Sequence of chain B:
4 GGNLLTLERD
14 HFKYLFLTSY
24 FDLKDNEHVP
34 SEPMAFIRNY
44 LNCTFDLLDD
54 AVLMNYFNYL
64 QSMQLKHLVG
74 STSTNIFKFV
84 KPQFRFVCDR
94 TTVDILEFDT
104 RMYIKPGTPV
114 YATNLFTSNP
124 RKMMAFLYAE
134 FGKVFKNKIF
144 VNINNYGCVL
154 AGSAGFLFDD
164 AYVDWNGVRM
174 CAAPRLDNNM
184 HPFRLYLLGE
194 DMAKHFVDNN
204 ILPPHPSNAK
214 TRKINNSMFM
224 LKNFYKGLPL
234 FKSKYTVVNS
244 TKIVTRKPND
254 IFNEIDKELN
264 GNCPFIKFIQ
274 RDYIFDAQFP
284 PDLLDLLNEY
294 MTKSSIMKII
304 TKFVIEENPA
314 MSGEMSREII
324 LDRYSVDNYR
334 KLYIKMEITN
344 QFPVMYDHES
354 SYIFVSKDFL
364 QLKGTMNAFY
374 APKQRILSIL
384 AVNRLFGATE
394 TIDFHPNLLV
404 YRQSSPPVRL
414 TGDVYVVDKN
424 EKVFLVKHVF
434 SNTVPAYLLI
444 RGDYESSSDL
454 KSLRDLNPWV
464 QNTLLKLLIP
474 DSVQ

This data describes a binding interaction between two proteins.

Sequence of chain A:
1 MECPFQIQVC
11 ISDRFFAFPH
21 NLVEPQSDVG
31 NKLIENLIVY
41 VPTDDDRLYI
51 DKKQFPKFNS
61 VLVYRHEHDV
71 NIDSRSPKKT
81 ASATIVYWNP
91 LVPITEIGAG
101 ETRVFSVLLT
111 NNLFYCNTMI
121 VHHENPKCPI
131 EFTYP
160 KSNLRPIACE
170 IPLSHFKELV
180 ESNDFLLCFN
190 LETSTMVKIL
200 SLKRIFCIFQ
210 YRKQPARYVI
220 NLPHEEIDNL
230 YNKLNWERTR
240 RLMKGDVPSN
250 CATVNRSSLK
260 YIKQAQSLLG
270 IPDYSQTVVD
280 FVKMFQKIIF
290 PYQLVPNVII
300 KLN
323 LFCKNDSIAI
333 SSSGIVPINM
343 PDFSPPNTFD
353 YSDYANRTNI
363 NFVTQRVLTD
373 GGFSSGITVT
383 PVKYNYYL

Contacts between the two chains:
Residue N400 in chain B contacts residue S377 in chain A (closest heavy-atom distance 3.4 Å).
Residue F101 in chain B interacts with residue P247 in chain A (closest heavy-atom distance 3.4 Å).
Residue V171 in chain B is in contact with residue D328 in chain A (closest heavy-atom distance 3.5 Å).
Residue R249 in chain B is in contact with residue F351 in chain A (closest heavy-atom distance 3.0 Å).
Residue L456 in chain B contacts residue L267 in chain A (closest heavy-atom distance 3.5 Å).
Residue F278 in chain B interacts with residue M342 in chain A (closest heavy-atom distance 3.4 Å).
Residue L99 in chain B contacts residue V281 in chain A (closest heavy-atom distance 3.4 Å).
Residue H70 in chain B contacts residue D344 in chain A (closest heavy-atom distance 3.3 Å).
Residue S297 in chain B is in contact with residue S333 in chain A (closest heavy-atom distance 3.1 Å).
Residue A391 in chain B interacts with residue V384 in chain A (closest heavy-atom distance 3.0 Å).
Residue K469 in chain B is in contact with residue N296 in chain A (closest heavy-atom distance 3.2 Å).
Residue D396 in chain B is in contact with residue T380 in chain A (closest heavy-atom distance 2.8 Å).
Residue F278 in chain B contacts residue Y389 in chain A (closest heavy-atom distance 3.2 Å).
Residue V96 in chain B contacts residue N302 in chain A (closest heavy-atom distance 3.3 Å).
Residue P251 in chain B interacts with residue Y356 in chain A (closest heavy-atom distance 3.2 Å).
Residue C174 in chain B interacts with residue I330 in chain A (closest heavy-atom distance 3.2 Å).
Residue R178 in chain B is in contact with residue F289 in chain A (closest heavy-atom distance 3.3 Å).
Residue R378 in chain B contacts residue G373 in chain A (closest heavy-atom distance 3.4 Å).
Residue K250 in chain B interacts with residue S354 in chain A (closest heavy-atom distance 3.3 Å).
Residue N465 in chain B interacts with residue N296 in chain A (closest heavy-atom distance 2.7 Å).
Residue A175 in chain B is in contact with residue I288 in chain A (closest heavy-atom distance 3.5 Å).
Residue F143 in chain B interacts with residue K243 in chain A (closest heavy-atom distance 3.0 Å).
Residue V96 in chain B contacts residue N327 in chain A (closest heavy-atom distance 3.2 Å).
Residue D474 in chain B contacts residue K300 in chain A (closest heavy-atom distance 2.6 Å).
Residue N252 in chain B is in contact with residue Y356 in chain A (closest heavy-atom distance 2.9 Å).
Residue Y165 in chain B interacts with residue I332 in chain A (closest heavy-atom distance 3.4 Å).
Residue T394 in chain B is in contact with residue V381 in chain A (closest heavy-atom distance 3.1 Å).
Residue R172 in chain B is in contact with residue I330 in chain A (closest heavy-atom distance 3.0 Å).
Residue D167 in chain B is in contact with residue I330 in chain A (closest heavy-atom distance 3.5 Å).
Residue A175 in chain B contacts residue Q285 in chain A (closest heavy-atom distance 3.2 Å).
Residue I395 in chain B contacts residue T380 in chain A (closest heavy-atom distance 3.3 Å).
Residue A176 in chain B is in contact with residue Q285 in chain A (closest heavy-atom distance 2.6 Å).
Residue D350 in chain B is in contact with residue P290 in chain A (closest heavy-atom distance 3.2 Å).
Residue H398 in chain B is in contact with residue G378 in chain A (closest heavy-atom distance 2.8 Å).
Residue Q273 in chain B is in contact with residue Y389 in chain A (closest heavy-atom distance 3.1 Å).
Residue N145 in chain B is in contact with residue G244 in chain A (closest heavy-atom distance 3.4 Å).
Residue W462 in chain B contacts residue Y291 in chain A (closest heavy-atom distance 3.3 Å).
Residue Y349 in chain B contacts residue F289 in chain A (closest heavy-atom distance 3.3 Å).
Residue T394 in chain B contacts residue T382 in chain A (closest heavy-atom distance 2.6 Å).
Residue Y373 in chain B is in contact with residue F375 in chain A (closest heavy-atom distance 3.4 Å).
Residue R387 in chain B is in contact with residue Y291 in chain A (closest heavy-atom distance 2.3 Å).
Residue R249 in chain B interacts with residue T350 in chain A (closest heavy-atom distance 3.1 Å).
Residue Y106 in chain B is in contact with residue L241 in chain A (closest heavy-atom distance 3.2 Å).
Residue K69 in chain B contacts residue D344 in chain A (closest heavy-atom distance 3.2 Å).
Residue A175 in chain B is in contact with residue F289 in chain A (closest heavy-atom distance 3.2 Å).
Residue N252 in chain B contacts residue D355 in chain A (closest heavy-atom distance 3.3 Å).
Residue A154 in chain B is in contact with residue M242 in chain A (closest heavy-atom distance 3.2 Å).
Residue E393 in chain B interacts with residue V365 in chain A (closest heavy-atom distance 3.1 Å).
Residue T392 in chain B is in contact with residue V384 in chain A (closest heavy-atom distance 3.0 Å).
Residue Q273 in chain B contacts residue L390 in chain A (closest heavy-atom distance 2.5 Å).
Residue V385 in chain B contacts residue Y291 in chain A (closest heavy-atom distance 3.0 Å).
Residue L99 in chain B interacts with residue Q285 in chain A (closest heavy-atom distance 3.2 Å).
Residue P251 in chain B contacts residue F351 in chain A (closest heavy-atom distance 3.5 Å).
Residue D97 in chain B is in contact with residue N327 in chain A (closest heavy-atom distance 3.3 Å).
Residue V171 in chain B interacts with residue I330 in chain A (closest heavy-atom distance 3.5 Å).
Residue V171 in chain B contacts residue S329 in chain A (closest heavy-atom distance 3.3 Å).
Residue I472 in chain B contacts residue Q263 in chain A (closest heavy-atom distance 3.2 Å).
Residue F143 in chain B interacts with residue T118 in chain A (closest heavy-atom distance 3.3 Å).
Residue K376 in chain B interacts with residue D372 in chain A (closest heavy-atom distance 2.7 Å).
Residue L468 in chain B is in contact with residue F284 in chain A (closest heavy-atom distance 3.5 Å).